Sequence of the second protein:
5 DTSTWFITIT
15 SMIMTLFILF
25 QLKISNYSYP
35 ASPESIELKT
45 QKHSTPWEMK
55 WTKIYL

Sequence of the first protein:
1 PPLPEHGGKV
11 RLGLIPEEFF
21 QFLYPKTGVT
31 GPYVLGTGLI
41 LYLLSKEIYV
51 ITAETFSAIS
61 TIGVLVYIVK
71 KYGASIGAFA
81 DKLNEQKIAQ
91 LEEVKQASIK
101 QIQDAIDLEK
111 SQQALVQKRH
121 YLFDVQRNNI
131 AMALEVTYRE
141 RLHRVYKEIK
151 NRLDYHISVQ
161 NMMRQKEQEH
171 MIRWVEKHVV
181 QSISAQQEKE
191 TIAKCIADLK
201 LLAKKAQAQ

Contacts between the two chains:
Residue L108 in the first protein interacts with residue W51 in the second protein (closest heavy-atom distance 4.8 Å).
Residue D104 in the first protein contacts residue E52 in the second protein (closest heavy-atom distance 3.6 Å).
Residue L115 in the first protein interacts with residue I58 in the second protein (closest heavy-atom distance 5.0 Å).
Residue L115 in the first protein contacts residue Y59 in the second protein (closest heavy-atom distance 3.6 Å).
Residue S111 in the first protein interacts with residue Y59 in the second protein (closest heavy-atom distance 4.8 Å).
Residue L108 in the first protein is in contact with residue E52 in the second protein (closest heavy-atom distance 3.9 Å).
Residue D104 in the first protein is in contact with residue S48 in the second protein (closest heavy-atom distance 3.9 Å).
Residue L108 in the first protein contacts residue W55 in the second protein (closest heavy-atom distance 3.7 Å).
Residue E93 in the first protein interacts with residue E41 in the second protein (closest heavy-atom distance 3.5 Å).

The following describes two proteins that form a bound complex.